Contacts between the two chains:
Residue Y99 in the second protein is in contact with residue I6 in the first protein (closest heavy-atom distance 3.7 Å).
Residue H114 in the second protein contacts residue P7 in the first protein (closest heavy-atom distance 4.0 Å).
Residue K66 in the second protein interacts with residue E4 in the first protein (closest heavy-atom distance 3.7 Å).
Residue R97 in the second protein contacts residue I6 in the first protein (closest heavy-atom distance 3.5 Å).
Residue V67 in the second protein interacts with residue L2 in the first protein (closest heavy-atom distance 3.5 Å).
Residue W147 in the second protein is in contact with residue L9 in the first protein (closest heavy-atom distance 3.7 Å).
Residue W167 in the second protein interacts with residue L2 in the first protein (closest heavy-atom distance 4.6 Å).
Residue R97 in the second protein interacts with residue P7 in the first protein (closest heavy-atom distance 3.0 Å).
Residue Y99 in the second protein is in contact with residue L2 in the first protein (closest heavy-atom distance 3.5 Å).
Residue T73 in the second protein is in contact with residue I6 in the first protein (closest heavy-atom distance 3.9 Å).
Residue Y171 in the second protein contacts residue G1 in the first protein (closest heavy-atom distance 2.7 Å).
Residue T143 in the second protein contacts residue L9 in the first protein (closest heavy-atom distance 2.9 Å).
Residue H70 in the second protein interacts with residue L2 in the first protein (closest heavy-atom distance 4.1 Å).
Residue Y7 in the second protein interacts with residue G1 in the first protein (closest heavy-atom distance 3.0 Å).
Residue I124 in the second protein interacts with residue L9 in the first protein (closest heavy-atom distance 4.6 Å).
Residue V152 in the second protein contacts residue P7 in the first protein (closest heavy-atom distance 3.6 Å).
Residue D77 in the second protein is in contact with residue A8 in the first protein (closest heavy-atom distance 3.4 Å).
Residue Y159 in the second protein contacts residue G1 in the first protein (closest heavy-atom distance 2.7 Å).
Residue E63 in the second protein is in contact with residue G1 in the first protein (closest heavy-atom distance 3.5 Å).
Residue R65 in the second protein interacts with residue E4 in the first protein (closest heavy-atom distance 2.9 Å).
Residue M45 in the second protein interacts with residue L2 in the first protein (closest heavy-atom distance 3.6 Å).
Residue E63 in the second protein interacts with residue L2 in the first protein (closest heavy-atom distance 2.9 Å).
Residue V76 in the second protein is in contact with residue A8 in the first protein (closest heavy-atom distance 5.0 Å).
Residue L156 in the second protein contacts residue P7 in the first protein (closest heavy-atom distance 4.5 Å).
Residue T73 in the second protein contacts residue P7 in the first protein (closest heavy-atom distance 3.8 Å).
Residue F9 in the second protein contacts residue L2 in the first protein (closest heavy-atom distance 3.7 Å).
Residue H70 in the second protein contacts residue K3 in the first protein (closest heavy-atom distance 3.4 Å).
Residue T73 in the second protein is in contact with residue A8 in the first protein (closest heavy-atom distance 3.8 Å).
Residue H70 in the second protein contacts residue I6 in the first protein (closest heavy-atom distance 3.4 Å).
Residue Y123 in the second protein contacts residue L9 in the first protein (closest heavy-atom distance 3.8 Å).
Residue H74 in the second protein contacts residue I6 in the first protein (closest heavy-atom distance 3.6 Å).
Residue D77 in the second protein is in contact with residue P7 in the first protein (closest heavy-atom distance 4.6 Å).
Residue Y99 in the second protein is in contact with residue K3 in the first protein (closest heavy-atom distance 3.0 Å).
Residue K66 in the second protein interacts with residue K3 in the first protein (closest heavy-atom distance 3.6 Å).
Residue Y84 in the second protein contacts residue L9 in the first protein (closest heavy-atom distance 3.6 Å).
Residue K146 in the second protein contacts residue A8 in the first protein (closest heavy-atom distance 4.0 Å).
Residue Y116 in the second protein is in contact with residue L9 in the first protein (closest heavy-atom distance 3.5 Å).
Residue K66 in the second protein is in contact with residue G1 in the first protein (closest heavy-atom distance 4.2 Å).
Residue Y7 in the second protein contacts residue L2 in the first protein (closest heavy-atom distance 3.5 Å).
Residue H114 in the second protein is in contact with residue I6 in the first protein (closest heavy-atom distance 4.8 Å).
Residue L81 in the second protein interacts with residue L9 in the first protein (closest heavy-atom distance 3.5 Å).
Residue Y159 in the second protein contacts residue L2 in the first protein (closest heavy-atom distance 3.9 Å).
Residue H70 in the second protein is in contact with residue G5 in the first protein (closest heavy-atom distance 4.6 Å).
Residue Y59 in the second protein contacts residue G1 in the first protein (closest heavy-atom distance 4.5 Å).
Residue L156 in the second protein contacts residue K3 in the first protein (closest heavy-atom distance 3.7 Å).
Residue M5 in the second protein contacts residue G1 in the first protein (closest heavy-atom distance 3.6 Å).
Residue F33 in the second protein interacts with residue G1 in the first protein (closest heavy-atom distance 4.8 Å).
Residue K66 in the second protein contacts residue L2 in the first protein (closest heavy-atom distance 2.8 Å).
Residue K146 in the second protein contacts residue L9 in the first protein (closest heavy-atom distance 2.7 Å).
Residue Y159 in the second protein interacts with residue K3 in the first protein (closest heavy-atom distance 3.5 Å).
Residue Q155 in the second protein contacts residue K3 in the first protein (closest heavy-atom distance 3.8 Å).
Residue R97 in the second protein contacts residue A8 in the first protein (closest heavy-atom distance 4.8 Å).
Residue T80 in the second protein is in contact with residue L9 in the first protein (closest heavy-atom distance 4.0 Å).
Residue D77 in the second protein contacts residue L9 in the first protein (closest heavy-atom distance 2.8 Å).
Residue W147 in the second protein contacts residue A8 in the first protein (closest heavy-atom distance 2.8 Å).
Residue W167 in the second protein is in contact with residue G1 in the first protein (closest heavy-atom distance 3.2 Å).
Residue W147 in the second protein contacts residue P7 in the first protein (closest heavy-atom distance 3.7 Å).

Sequence of the second protein:
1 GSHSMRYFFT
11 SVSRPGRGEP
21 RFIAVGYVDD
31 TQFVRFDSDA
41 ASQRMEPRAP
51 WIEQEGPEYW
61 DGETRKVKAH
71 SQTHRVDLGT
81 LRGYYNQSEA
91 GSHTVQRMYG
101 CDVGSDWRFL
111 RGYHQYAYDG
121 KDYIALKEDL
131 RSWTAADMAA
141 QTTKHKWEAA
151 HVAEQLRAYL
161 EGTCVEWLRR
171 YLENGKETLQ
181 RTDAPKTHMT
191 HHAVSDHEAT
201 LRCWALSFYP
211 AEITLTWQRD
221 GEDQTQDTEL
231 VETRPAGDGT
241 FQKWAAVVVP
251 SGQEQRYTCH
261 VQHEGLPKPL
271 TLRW

The following describes two proteins that form a bound complex.

Sequence of the first protein:
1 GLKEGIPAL